Sequence of chain B:
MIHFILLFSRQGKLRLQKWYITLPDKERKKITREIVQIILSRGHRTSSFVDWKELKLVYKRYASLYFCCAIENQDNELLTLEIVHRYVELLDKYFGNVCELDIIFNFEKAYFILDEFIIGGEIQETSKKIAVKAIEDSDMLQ

This data describes a binding interaction between two proteins.

Contacts between the two chains:
Residue V98 in chain B contacts residue T162 in chain A (closest heavy-atom distance 4.2 Å).
Residue Y62 in chain B is in contact with residue L164 in chain A (closest heavy-atom distance 3.0 Å).
Residue C99 in chain B is in contact with residue E160 in chain A (closest heavy-atom distance 3.7 Å).
Residue E100 in chain B interacts with residue N161 in chain A (closest heavy-atom distance 4.7 Å).
Residue E100 in chain B interacts with residue E160 in chain A (closest heavy-atom distance 2.6 Å).
Residue C99 in chain B interacts with residue S163 in chain A (closest heavy-atom distance 4.6 Å).
Residue Y62 in chain B contacts residue S163 in chain A (closest heavy-atom distance 4.7 Å).
Residue S64 in chain B contacts residue G159 in chain A (closest heavy-atom distance 4.6 Å).
Residue V98 in chain B contacts residue L164 in chain A (closest heavy-atom distance 3.1 Å).
Residue C99 in chain B contacts residue T162 in chain A (closest heavy-atom distance 3.6 Å).
Residue E100 in chain B interacts with residue T162 in chain A (closest heavy-atom distance 4.2 Å).
Residue A63 in chain B is in contact with residue L164 in chain A (closest heavy-atom distance 4.5 Å).
Residue L101 in chain B contacts residue E160 in chain A (closest heavy-atom distance 4.1 Å).
Residue V98 in chain B interacts with residue S163 in chain A (closest heavy-atom distance 3.3 Å).
Residue C99 in chain B contacts residue N161 in chain A (closest heavy-atom distance 4.5 Å).

Sequence of chain A:
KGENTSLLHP